Sequence of chain B:
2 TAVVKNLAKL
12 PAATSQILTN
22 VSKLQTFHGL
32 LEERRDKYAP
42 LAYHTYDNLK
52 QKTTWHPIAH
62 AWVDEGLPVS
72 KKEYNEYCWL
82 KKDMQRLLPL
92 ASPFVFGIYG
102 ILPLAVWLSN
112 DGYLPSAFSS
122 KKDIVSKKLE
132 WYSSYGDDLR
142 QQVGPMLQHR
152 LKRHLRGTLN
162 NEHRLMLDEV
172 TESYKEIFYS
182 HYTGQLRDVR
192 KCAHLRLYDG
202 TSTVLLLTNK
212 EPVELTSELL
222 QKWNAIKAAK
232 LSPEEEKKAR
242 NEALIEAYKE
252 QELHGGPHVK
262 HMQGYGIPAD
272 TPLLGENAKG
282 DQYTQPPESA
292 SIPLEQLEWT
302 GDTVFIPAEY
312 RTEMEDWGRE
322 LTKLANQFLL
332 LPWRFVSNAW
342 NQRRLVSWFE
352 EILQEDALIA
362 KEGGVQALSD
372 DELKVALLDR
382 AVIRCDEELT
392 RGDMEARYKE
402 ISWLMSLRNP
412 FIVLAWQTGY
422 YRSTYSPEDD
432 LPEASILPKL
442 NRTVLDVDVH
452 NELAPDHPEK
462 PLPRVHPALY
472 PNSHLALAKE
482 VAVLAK

Residue-level contacts at the interface:
Residue E277 in chain B contacts residue Y36 in chain A (closest heavy-atom distance 3.6 Å).
Residue L275 in chain B is in contact with residue M23 in chain A (closest heavy-atom distance 3.6 Å).
Residue L274 in chain B is in contact with residue K21 in chain A (closest heavy-atom distance 4.4 Å).
Residue L274 in chain B contacts residue M23 in chain A (closest heavy-atom distance 4.6 Å).
Residue G276 in chain B is in contact with residue R39 in chain A (closest heavy-atom distance 4.7 Å).
Residue Y284 in chain B interacts with residue K21 in chain A (closest heavy-atom distance 3.2 Å).
Residue L275 in chain B contacts residue G22 in chain A (closest heavy-atom distance 3.8 Å).
Residue E277 in chain B contacts residue P35 in chain A (closest heavy-atom distance 4.5 Å).
Residue P273 in chain B is in contact with residue K21 in chain A (closest heavy-atom distance 4.0 Å).
Residue G276 in chain B interacts with residue M23 in chain A (closest heavy-atom distance 3.5 Å).
Residue E277 in chain B contacts residue R39 in chain A (closest heavy-atom distance 4.6 Å).
Residue P273 in chain B interacts with residue G22 in chain A (closest heavy-atom distance 3.9 Å).

Sequence of chain A:
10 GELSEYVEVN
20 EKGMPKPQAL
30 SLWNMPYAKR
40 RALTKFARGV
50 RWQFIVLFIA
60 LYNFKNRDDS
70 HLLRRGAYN

This data describes a binding interaction between two proteins.